Sequence of the first protein:
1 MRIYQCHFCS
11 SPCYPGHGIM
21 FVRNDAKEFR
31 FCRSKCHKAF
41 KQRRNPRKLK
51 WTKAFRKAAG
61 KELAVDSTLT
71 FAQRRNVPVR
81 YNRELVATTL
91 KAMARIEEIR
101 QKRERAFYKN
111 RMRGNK

Interface contacts:
Residue R369 in the second protein interacts with residue P12 in the first protein (closest heavy-atom distance 3.6 Å).

Sequence of the second protein:
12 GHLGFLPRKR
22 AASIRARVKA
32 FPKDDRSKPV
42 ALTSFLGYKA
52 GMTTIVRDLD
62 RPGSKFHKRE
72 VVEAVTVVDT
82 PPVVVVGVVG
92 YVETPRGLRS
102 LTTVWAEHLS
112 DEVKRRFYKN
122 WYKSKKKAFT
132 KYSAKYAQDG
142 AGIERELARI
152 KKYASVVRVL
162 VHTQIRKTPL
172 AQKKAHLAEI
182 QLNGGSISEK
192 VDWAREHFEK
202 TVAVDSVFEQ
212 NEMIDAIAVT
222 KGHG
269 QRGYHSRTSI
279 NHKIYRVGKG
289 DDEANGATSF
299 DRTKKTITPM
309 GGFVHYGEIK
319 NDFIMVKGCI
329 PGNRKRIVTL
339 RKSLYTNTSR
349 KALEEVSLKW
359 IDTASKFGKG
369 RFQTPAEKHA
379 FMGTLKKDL

This data describes a binding interaction between two proteins.